Sequence of protein 1:
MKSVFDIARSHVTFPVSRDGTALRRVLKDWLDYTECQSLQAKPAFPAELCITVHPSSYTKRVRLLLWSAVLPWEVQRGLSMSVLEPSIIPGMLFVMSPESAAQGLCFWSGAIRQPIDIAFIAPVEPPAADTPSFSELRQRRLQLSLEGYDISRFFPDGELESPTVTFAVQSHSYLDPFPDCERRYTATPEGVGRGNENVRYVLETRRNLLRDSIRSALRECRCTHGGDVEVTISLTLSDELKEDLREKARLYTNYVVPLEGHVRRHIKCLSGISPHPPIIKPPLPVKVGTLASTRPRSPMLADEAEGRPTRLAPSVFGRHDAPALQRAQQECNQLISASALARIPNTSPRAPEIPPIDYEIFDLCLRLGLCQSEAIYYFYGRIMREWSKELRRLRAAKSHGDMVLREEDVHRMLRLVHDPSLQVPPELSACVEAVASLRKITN

Sequence of protein 2:
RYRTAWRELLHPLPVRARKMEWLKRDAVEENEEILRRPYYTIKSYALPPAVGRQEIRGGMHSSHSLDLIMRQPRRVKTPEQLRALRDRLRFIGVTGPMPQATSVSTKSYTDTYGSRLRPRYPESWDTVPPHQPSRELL

Contacts between the two chains:
Residue M476 in protein 1 interacts with residue Y11 in protein 2 (closest heavy-atom distance 4.5 Å).
Residue P475 in protein 1 interacts with residue Y11 in protein 2 (closest heavy-atom distance 3.6 Å).
Residue M476 in protein 1 interacts with residue R12 in protein 2 (closest heavy-atom distance 3.4 Å).
Residue M476 in protein 1 interacts with residue W15 in protein 2 (closest heavy-atom distance 3.6 Å).
Residue D479 in protein 1 interacts with residue R12 in protein 2 (closest heavy-atom distance 4.3 Å).

This data describes a binding interaction between two proteins.